Sequence of protein 1:
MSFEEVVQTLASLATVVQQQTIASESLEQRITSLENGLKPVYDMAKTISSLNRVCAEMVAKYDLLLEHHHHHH

Sequence of protein 2:
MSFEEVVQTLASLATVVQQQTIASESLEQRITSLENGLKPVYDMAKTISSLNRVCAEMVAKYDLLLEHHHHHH

These two protein chains interact to form a complex.

Interface contacts:
Residue V6 in protein 2 interacts with residue V6 in protein 1 (closest heavy-atom distance 3.9 Å).
Residue S24 in protein 2 interacts with residue L27 in protein 1 (closest heavy-atom distance 4.1 Å).
Residue F3 in protein 2 interacts with residue M1 in protein 1 (closest heavy-atom distance 3.5 Å).
Residue L38 in protein 2 contacts residue G37 in protein 1 (closest heavy-atom distance 3.8 Å).
Residue E35 in protein 2 interacts with residue L34 in protein 1 (closest heavy-atom distance 3.9 Å).
Residue I31 in protein 2 interacts with residue R30 in protein 1 (closest heavy-atom distance 3.5 Å).
Residue L10 in protein 2 is in contact with residue L10 in protein 1 (closest heavy-atom distance 3.9 Å).
Residue V7 in protein 2 contacts residue V6 in protein 1 (closest heavy-atom distance 4.0 Å).
Residue F3 in protein 2 interacts with residue S2 in protein 1 (closest heavy-atom distance 3.8 Å).
Residue L34 in protein 2 interacts with residue L38 in protein 1 (closest heavy-atom distance 4.6 Å).
Residue A14 in protein 2 is in contact with residue L13 in protein 1 (closest heavy-atom distance 3.8 Å).
Residue L38 in protein 2 interacts with residue L38 in protein 1 (closest heavy-atom distance 4.0 Å).
Residue L10 in protein 2 is in contact with residue V6 in protein 1 (closest heavy-atom distance 3.6 Å).
Residue L10 in protein 2 interacts with residue M1 in protein 1 (closest heavy-atom distance 4.1 Å).
Residue Q20 in protein 2 is in contact with residue Q20 in protein 1 (closest heavy-atom distance 3.9 Å).
Residue V41 in protein 2 is in contact with residue M44 in protein 1 (closest heavy-atom distance 3.5 Å).
Residue L51 in protein 2 contacts residue L51 in protein 1 (closest heavy-atom distance 4.1 Å).
Residue L34 in protein 2 interacts with residue Y42 in protein 1 (closest heavy-atom distance 4.6 Å).
Residue M44 in protein 2 contacts residue M44 in protein 1 (closest heavy-atom distance 4.5 Å).
Residue L38 in protein 2 contacts residue V41 in protein 1 (closest heavy-atom distance 4.3 Å).
Residue L27 in protein 2 contacts residue I31 in protein 1 (closest heavy-atom distance 4.6 Å).
Residue M44 in protein 2 is in contact with residue I48 in protein 1 (closest heavy-atom distance 3.9 Å).
Residue I31 in protein 2 is in contact with residue I31 in protein 1 (closest heavy-atom distance 3.6 Å).
Residue L27 in protein 2 contacts residue L27 in protein 1 (closest heavy-atom distance 4.3 Å).
Residue E28 in protein 2 is in contact with residue R30 in protein 1 (closest heavy-atom distance 3.1 Å).
Residue E35 in protein 2 interacts with residue R30 in protein 1 (closest heavy-atom distance 2.9 Å).
Residue V17 in protein 2 contacts residue L13 in protein 1 (closest heavy-atom distance 4.7 Å).
Residue F3 in protein 2 interacts with residue F3 in protein 1 (closest heavy-atom distance 3.9 Å).
Residue I31 in protein 2 contacts residue L27 in protein 1 (closest heavy-atom distance 3.8 Å).
Residue I31 in protein 2 contacts residue L34 in protein 1 (closest heavy-atom distance 3.9 Å).
Residue T21 in protein 2 is in contact with residue Q20 in protein 1 (closest heavy-atom distance 3.8 Å).
Residue F3 in protein 2 contacts residue V6 in protein 1 (closest heavy-atom distance 3.9 Å).
Residue L38 in protein 2 interacts with residue L34 in protein 1 (closest heavy-atom distance 4.4 Å).
Residue T21 in protein 2 interacts with residue V16 in protein 1 (closest heavy-atom distance 4.1 Å).
Residue S24 in protein 2 interacts with residue S24 in protein 1 (closest heavy-atom distance 4.2 Å).
Residue L10 in protein 2 is in contact with residue T9 in protein 1 (closest heavy-atom distance 3.6 Å).
Residue L34 in protein 2 interacts with residue L34 in protein 1 (closest heavy-atom distance 3.8 Å).
Residue V7 in protein 2 interacts with residue M1 in protein 1 (closest heavy-atom distance 4.2 Å).
Residue T32 in protein 2 contacts residue R30 in protein 1 (closest heavy-atom distance 3.2 Å).
Residue M58 in protein 2 is in contact with residue M58 in protein 1 (closest heavy-atom distance 3.9 Å).
Residue L13 in protein 2 contacts residue L13 in protein 1 (closest heavy-atom distance 4.1 Å).
Residue V17 in protein 2 is in contact with residue V16 in protein 1 (closest heavy-atom distance 3.5 Å).
Residue V17 in protein 2 interacts with residue V17 in protein 1 (closest heavy-atom distance 3.6 Å).
Residue E28 in protein 2 contacts residue L27 in protein 1 (closest heavy-atom distance 4.0 Å).
Residue L10 in protein 2 interacts with residue L13 in protein 1 (closest heavy-atom distance 3.8 Å).
Residue S24 in protein 2 contacts residue Q20 in protein 1 (closest heavy-atom distance 2.7 Å).
Residue V41 in protein 2 is in contact with residue V41 in protein 1 (closest heavy-atom distance 3.9 Å).